The following describes two proteins that form a bound complex.

Residue-level contacts at the interface:
Residue E55 in protein 2 is in contact with residue I42 in protein 1 (closest heavy-atom distance 3.6 Å).
Residue A16 in protein 2 interacts with residue R3 in protein 1 (closest heavy-atom distance 3.4 Å).
Residue N59 in protein 2 contacts residue K45 in protein 1 (closest heavy-atom distance 2.5 Å).
Residue L51 in protein 2 interacts with residue Q38 in protein 1 (closest heavy-atom distance 3.2 Å).
Residue N62 in protein 2 contacts residue S48 in protein 1 (closest heavy-atom distance 3.7 Å).
Residue G48 in protein 2 is in contact with residue Q38 in protein 1 (closest heavy-atom distance 3.9 Å).
Residue K34 in protein 2 contacts residue N20 in protein 1 (closest heavy-atom distance 3.6 Å).
Residue M58 in protein 2 interacts with residue K45 in protein 1 (closest heavy-atom distance 3.6 Å).
Residue L20 in protein 2 contacts residue R3 in protein 1 (closest heavy-atom distance 3.5 Å).
Residue D13 in protein 2 interacts with residue R3 in protein 1 (closest heavy-atom distance 3.1 Å).
Residue L44 in protein 2 is in contact with residue M28 in protein 1 (closest heavy-atom distance 3.7 Å).
Residue K34 in protein 2 interacts with residue L21 in protein 1 (closest heavy-atom distance 3.9 Å).
Residue L27 in protein 2 interacts with residue I17 in protein 1 (closest heavy-atom distance 4.1 Å).
Residue D17 in protein 2 is in contact with residue R3 in protein 1 (closest heavy-atom distance 2.1 Å).
Residue M58 in protein 2 is in contact with residue A46 in protein 1 (closest heavy-atom distance 3.5 Å).
Residue N62 in protein 2 contacts residue N49 in protein 1 (closest heavy-atom distance 3.0 Å).
Residue L51 in protein 2 contacts residue Q35 in protein 1 (closest heavy-atom distance 4.0 Å).
Residue E55 in protein 2 interacts with residue R41 in protein 1 (closest heavy-atom distance 3.2 Å).
Residue L51 in protein 2 interacts with residue I39 in protein 1 (closest heavy-atom distance 3.9 Å).
Residue T40 in protein 2 interacts with residue M28 in protein 1 (closest heavy-atom distance 4.1 Å).
Residue A16 in protein 2 contacts residue M7 in protein 1 (closest heavy-atom distance 3.7 Å).
Residue L72 in protein 2 is in contact with residue A56 in protein 1 (closest heavy-atom distance 3.6 Å).
Residue E55 in protein 2 contacts residue Q38 in protein 1 (closest heavy-atom distance 3.7 Å).
Residue V30 in protein 2 is in contact with residue I17 in protein 1 (closest heavy-atom distance 3.7 Å).
Residue E55 in protein 2 interacts with residue K45 in protein 1 (closest heavy-atom distance 3.0 Å).
Residue L51 in protein 2 interacts with residue I42 in protein 1 (closest heavy-atom distance 3.4 Å).
Residue V30 in protein 2 interacts with residue I18 in protein 1 (closest heavy-atom distance 3.9 Å).
Residue E31 in protein 2 is in contact with residue I17 in protein 1 (closest heavy-atom distance 3.7 Å).
Residue L20 in protein 2 contacts residue E6 in protein 1 (closest heavy-atom distance 3.9 Å).
Residue T23 in protein 2 contacts residue N10 in protein 1 (closest heavy-atom distance 3.3 Å).
Residue G48 in protein 2 contacts residue Q35 in protein 1 (closest heavy-atom distance 3.3 Å).
Residue M65 in protein 2 contacts residue I53 in protein 1 (closest heavy-atom distance 3.8 Å).
Residue L27 in protein 2 is in contact with residue Q13 in protein 1 (closest heavy-atom distance 3.5 Å).
Residue L27 in protein 2 contacts residue V14 in protein 1 (closest heavy-atom distance 3.8 Å).
Residue L20 in protein 2 contacts residue M7 in protein 1 (closest heavy-atom distance 3.4 Å).
Residue S33 in protein 2 contacts residue L21 in protein 1 (closest heavy-atom distance 3.9 Å).
Residue L75 in protein 2 is in contact with residue M63 in protein 1 (closest heavy-atom distance 3.4 Å).
Residue L44 in protein 2 is in contact with residue I32 in protein 1 (closest heavy-atom distance 3.8 Å).
Residue S19 in protein 2 interacts with residue M7 in protein 1 (closest heavy-atom distance 3.7 Å).
Residue M26 in protein 2 contacts residue V14 in protein 1 (closest heavy-atom distance 3.9 Å).
Residue G37 in protein 2 contacts residue M24 in protein 1 (closest heavy-atom distance 4.0 Å).
Residue G76 in protein 2 is in contact with residue R59 in protein 1 (closest heavy-atom distance 4.0 Å).
Residue N62 in protein 2 is in contact with residue R52 in protein 1 (closest heavy-atom distance 2.3 Å).
Residue E69 in protein 2 contacts residue R52 in protein 1 (closest heavy-atom distance 3.5 Å).
Residue K34 in protein 2 is in contact with residue M24 in protein 1 (closest heavy-atom distance 3.8 Å).
Residue T23 in protein 2 interacts with residue L11 in protein 1 (closest heavy-atom distance 3.9 Å).
Residue M65 in protein 2 contacts residue A56 in protein 1 (closest heavy-atom distance 3.8 Å).
Residue D52 in protein 2 is in contact with residue Q38 in protein 1 (closest heavy-atom distance 3.0 Å).
Residue I38 in protein 2 contacts residue M24 in protein 1 (closest heavy-atom distance 4.1 Å).
Residue I61 in protein 2 contacts residue N49 in protein 1 (closest heavy-atom distance 3.2 Å).
Residue L72 in protein 2 contacts residue M63 in protein 1 (closest heavy-atom distance 3.7 Å).
Residue V54 in protein 2 interacts with residue I42 in protein 1 (closest heavy-atom distance 4.1 Å).
Residue T23 in protein 2 contacts residue M7 in protein 1 (closest heavy-atom distance 3.9 Å).
Residue M58 in protein 2 contacts residue N49 in protein 1 (closest heavy-atom distance 3.0 Å).
Residue L44 in protein 2 interacts with residue Q35 in protein 1 (closest heavy-atom distance 2.6 Å).
Residue R24 in protein 2 contacts residue E6 in protein 1 (closest heavy-atom distance 2.8 Å).
Residue L41 in protein 2 contacts residue M28 in protein 1 (closest heavy-atom distance 3.6 Å).
Residue L41 in protein 2 is in contact with residue M24 in protein 1 (closest heavy-atom distance 4.1 Å).
Residue M65 in protein 2 contacts residue R52 in protein 1 (closest heavy-atom distance 3.6 Å).
Residue R24 in protein 2 contacts residue N10 in protein 1 (closest heavy-atom distance 3.8 Å).

Sequence of protein 1:
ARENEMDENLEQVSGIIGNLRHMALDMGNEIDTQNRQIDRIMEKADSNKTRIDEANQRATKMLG

Sequence of protein 2:
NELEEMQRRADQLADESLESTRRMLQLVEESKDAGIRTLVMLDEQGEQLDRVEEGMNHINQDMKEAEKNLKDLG